Residue-level contacts at the interface:
Residue P183 in protein 2 contacts residue W417 in protein 1 (closest heavy-atom distance 3.1 Å).
Residue H532 in protein 2 interacts with residue E66 in protein 1 (closest heavy-atom distance 2.9 Å).
Residue Q329 in protein 2 is in contact with residue H348 in protein 1 (closest heavy-atom distance 2.8 Å).
Residue D394 in protein 2 interacts with residue Q369 in protein 1 (closest heavy-atom distance 2.8 Å).
Residue H325 in protein 2 interacts with residue E418 in protein 1 (closest heavy-atom distance 3.1 Å).
Residue H325 in protein 2 contacts residue W417 in protein 1 (closest heavy-atom distance 3.0 Å).
Residue Y321 in protein 2 contacts residue R387 in protein 1 (closest heavy-atom distance 3.2 Å).
Residue P199 in protein 2 is in contact with residue M306 in protein 1 (closest heavy-atom distance 3.2 Å).
Residue N405 in protein 2 contacts residue F382 in protein 1 (closest heavy-atom distance 3.1 Å).
Residue E510 in protein 2 interacts with residue K80 in protein 1 (closest heavy-atom distance 2.5 Å).
Residue R313 in protein 2 is in contact with residue C367 in protein 1 (closest heavy-atom distance 3.1 Å).
Residue E510 in protein 2 is in contact with residue T79 in protein 1 (closest heavy-atom distance 2.4 Å).
Residue R100 in protein 2 is in contact with residue W112 in protein 1 (closest heavy-atom distance 3.0 Å).
Residue V251 in protein 2 contacts residue E158 in protein 1 (closest heavy-atom distance 3.3 Å).
Residue N362 in protein 2 contacts residue R164 in protein 1 (closest heavy-atom distance 3.0 Å).
Residue S293 in protein 2 is in contact with residue K344 in protein 1 (closest heavy-atom distance 2.9 Å).
Residue A263 in protein 2 interacts with residue G144 in protein 1 (closest heavy-atom distance 3.3 Å).
Residue E319 in protein 2 contacts residue R387 in protein 1 (closest heavy-atom distance 3.3 Å).
Residue D197 in protein 2 contacts residue R309 in protein 1 (closest heavy-atom distance 3.2 Å).
Residue N31 in protein 2 is in contact with residue V65 in protein 1 (closest heavy-atom distance 3.2 Å).
Residue N405 in protein 2 is in contact with residue Q371 in protein 1 (closest heavy-atom distance 2.9 Å).
Residue R172 in protein 2 contacts residue G350 in protein 1 (closest heavy-atom distance 3.2 Å).
Residue Y77 in protein 2 contacts residue Y114 in protein 1 (closest heavy-atom distance 3.3 Å).
Residue L404 in protein 2 contacts residue Q369 in protein 1 (closest heavy-atom distance 3.2 Å).
Residue S293 in protein 2 is in contact with residue F283 in protein 1 (closest heavy-atom distance 3.3 Å).
Residue V248 in protein 2 contacts residue Q162 in protein 1 (closest heavy-atom distance 2.7 Å).
Residue G273 in protein 2 is in contact with residue G133 in protein 1 (closest heavy-atom distance 3.3 Å).
Residue V295 in protein 2 contacts residue P352 in protein 1 (closest heavy-atom distance 3.2 Å).
Residue V256 in protein 2 is in contact with residue Q151 in protein 1 (closest heavy-atom distance 3.3 Å).
Residue P292 in protein 2 interacts with residue P352 in protein 1 (closest heavy-atom distance 3.3 Å).
Residue T326 in protein 2 contacts residue W417 in protein 1 (closest heavy-atom distance 3.0 Å).
Residue S521 in protein 2 contacts residue F69 in protein 1 (closest heavy-atom distance 3.1 Å).
Residue F97 in protein 2 is in contact with residue Y125 in protein 1 (closest heavy-atom distance 3.2 Å).
Residue G324 in protein 2 interacts with residue R419 in protein 1 (closest heavy-atom distance 3.1 Å).
Residue N247 in protein 2 contacts residue Q162 in protein 1 (closest heavy-atom distance 3.3 Å).
Residue T169 in protein 2 contacts residue C351 in protein 1 (closest heavy-atom distance 2.7 Å).
Residue V33 in protein 2 contacts residue S160 in protein 1 (closest heavy-atom distance 3.2 Å).
Residue R100 in protein 2 is in contact with residue F107 in protein 1 (closest heavy-atom distance 2.7 Å).
Residue A192 in protein 2 is in contact with residue L219 in protein 1 (closest heavy-atom distance 3.4 Å).
Residue G277 in protein 2 contacts residue P130 in protein 1 (closest heavy-atom distance 3.3 Å).
Residue T499 in protein 2 is in contact with residue R84 in protein 1 (closest heavy-atom distance 3.3 Å).
Residue P292 in protein 2 is in contact with residue M306 in protein 1 (closest heavy-atom distance 3.3 Å).
Residue G250 in protein 2 is in contact with residue S160 in protein 1 (closest heavy-atom distance 2.5 Å).
Residue G270 in protein 2 interacts with residue G137 in protein 1 (closest heavy-atom distance 3.3 Å).
Residue G82 in protein 2 contacts residue P261 in protein 1 (closest heavy-atom distance 3.3 Å).
Residue W188 in protein 2 contacts residue N222 in protein 1 (closest heavy-atom distance 3.2 Å).
Residue R252 in protein 2 is in contact with residue E158 in protein 1 (closest heavy-atom distance 2.8 Å).
Residue P292 in protein 2 contacts residue A305 in protein 1 (closest heavy-atom distance 3.3 Å).
Residue R137 in protein 2 interacts with residue R164 in protein 1 (closest heavy-atom distance 3.1 Å).
Residue Q329 in protein 2 is in contact with residue P384 in protein 1 (closest heavy-atom distance 2.9 Å).
Residue S296 in protein 2 is in contact with residue P366 in protein 1 (closest heavy-atom distance 3.2 Å).
Residue T169 in protein 2 is in contact with residue C367 in protein 1 (closest heavy-atom distance 2.8 Å).
Residue V33 in protein 2 contacts residue Q162 in protein 1 (closest heavy-atom distance 2.8 Å).
Residue T326 in protein 2 interacts with residue F416 in protein 1 (closest heavy-atom distance 2.9 Å).
Residue T246 in protein 2 contacts residue R164 in protein 1 (closest heavy-atom distance 3.2 Å).
Residue R28 in protein 2 interacts with residue D63 in protein 1 (closest heavy-atom distance 3.3 Å).
Residue I312 in protein 2 contacts residue P384 in protein 1 (closest heavy-atom distance 3.3 Å).
Residue R100 in protein 2 interacts with residue L108 in protein 1 (closest heavy-atom distance 2.9 Å).
Residue G500 in protein 2 contacts residue R84 in protein 1 (closest heavy-atom distance 2.4 Å).
Residue A173 in protein 2 interacts with residue L349 in protein 1 (closest heavy-atom distance 3.3 Å).

These two protein chains interact to form a complex.

Sequence of protein 2:
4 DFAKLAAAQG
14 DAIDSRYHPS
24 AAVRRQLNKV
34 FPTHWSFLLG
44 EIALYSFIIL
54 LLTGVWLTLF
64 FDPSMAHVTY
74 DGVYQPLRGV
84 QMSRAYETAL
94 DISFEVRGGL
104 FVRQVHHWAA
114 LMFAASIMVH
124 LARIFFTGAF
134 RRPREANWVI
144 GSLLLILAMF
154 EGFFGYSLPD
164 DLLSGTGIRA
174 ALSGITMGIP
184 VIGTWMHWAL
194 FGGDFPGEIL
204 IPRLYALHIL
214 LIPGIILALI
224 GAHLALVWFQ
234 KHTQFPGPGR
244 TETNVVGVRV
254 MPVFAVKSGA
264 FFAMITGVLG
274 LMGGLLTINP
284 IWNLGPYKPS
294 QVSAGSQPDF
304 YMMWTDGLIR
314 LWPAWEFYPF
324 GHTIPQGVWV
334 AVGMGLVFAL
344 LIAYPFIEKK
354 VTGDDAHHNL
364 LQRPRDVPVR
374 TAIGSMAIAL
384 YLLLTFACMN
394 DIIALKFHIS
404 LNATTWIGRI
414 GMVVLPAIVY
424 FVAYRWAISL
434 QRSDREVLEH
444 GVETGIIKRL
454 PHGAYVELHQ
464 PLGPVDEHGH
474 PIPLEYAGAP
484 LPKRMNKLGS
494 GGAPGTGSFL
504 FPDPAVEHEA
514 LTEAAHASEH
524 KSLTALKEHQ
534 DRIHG

Sequence of protein 1:
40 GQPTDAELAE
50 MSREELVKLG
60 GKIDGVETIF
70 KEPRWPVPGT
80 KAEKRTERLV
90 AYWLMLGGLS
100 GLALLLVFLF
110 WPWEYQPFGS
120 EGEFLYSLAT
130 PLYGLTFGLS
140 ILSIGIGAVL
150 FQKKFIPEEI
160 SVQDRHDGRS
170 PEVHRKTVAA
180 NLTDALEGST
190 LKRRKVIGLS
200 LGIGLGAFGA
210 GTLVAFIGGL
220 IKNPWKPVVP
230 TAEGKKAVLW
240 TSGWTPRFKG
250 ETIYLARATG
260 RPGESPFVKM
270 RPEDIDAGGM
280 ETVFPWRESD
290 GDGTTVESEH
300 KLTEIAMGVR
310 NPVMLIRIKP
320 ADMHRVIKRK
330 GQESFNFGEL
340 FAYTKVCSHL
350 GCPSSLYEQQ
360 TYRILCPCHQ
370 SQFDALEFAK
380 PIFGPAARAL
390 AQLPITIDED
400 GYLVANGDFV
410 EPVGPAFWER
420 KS